Contacts between the two chains:
Residue E153 in the second protein interacts with residue T59 in the first protein (closest heavy-atom distance 2.4 Å).
Residue Y152 in the second protein contacts residue F47 in the first protein (closest heavy-atom distance 3.5 Å).
Residue Y158 in the second protein is in contact with residue T59 in the first protein (closest heavy-atom distance 3.7 Å).
Residue C157 in the second protein interacts with residue G56 in the first protein (closest heavy-atom distance 4.7 Å).
Residue K117 in the second protein interacts with residue T59 in the first protein (closest heavy-atom distance 3.6 Å).
Residue L167 in the second protein is in contact with residue L44 in the first protein (closest heavy-atom distance 4.3 Å).
Residue F91 in the second protein is in contact with residue F87 in the first protein (closest heavy-atom distance 4.7 Å).
Residue F92 in the second protein contacts residue N90 in the first protein (closest heavy-atom distance 3.8 Å).
Residue F165 in the second protein contacts residue V46 in the first protein (closest heavy-atom distance 3.8 Å).
Residue E153 in the second protein interacts with residue T58 in the first protein (closest heavy-atom distance 2.0 Å).
Residue A154 in the second protein interacts with residue T59 in the first protein (closest heavy-atom distance 4.7 Å).
Residue L174 in the second protein interacts with residue S43 in the first protein (closest heavy-atom distance 3.9 Å).
Residue C157 in the second protein interacts with residue L55 in the first protein (closest heavy-atom distance 4.1 Å).
Residue F102 in the second protein interacts with residue M88 in the first protein (closest heavy-atom distance 4.3 Å).
Residue M150 in the second protein interacts with residue T59 in the first protein (closest heavy-atom distance 4.0 Å).
Residue F92 in the second protein interacts with residue P89 in the first protein (closest heavy-atom distance 3.1 Å).
Residue P67 in the second protein is in contact with residue P74 in the first protein (closest heavy-atom distance 4.7 Å).
Residue L149 in the second protein is in contact with residue V46 in the first protein (closest heavy-atom distance 3.8 Å).
Residue F92 in the second protein contacts residue L91 in the first protein (closest heavy-atom distance 4.0 Å).
Residue P67 in the second protein contacts residue K73 in the first protein (closest heavy-atom distance 3.4 Å).
Residue Y158 in the second protein interacts with residue S60 in the first protein (closest heavy-atom distance 4.6 Å).
Residue A99 in the second protein contacts residue F87 in the first protein (closest heavy-atom distance 3.6 Å).
Residue K129 in the second protein interacts with residue S66 in the first protein (closest heavy-atom distance 4.7 Å).
Residue F91 in the second protein is in contact with residue M88 in the first protein (closest heavy-atom distance 4.3 Å).
Residue M170 in the second protein interacts with residue V46 in the first protein (closest heavy-atom distance 3.5 Å).
Residue Y158 in the second protein contacts residue G56 in the first protein (closest heavy-atom distance 3.2 Å).
Residue N94 in the second protein interacts with residue F85 in the first protein (closest heavy-atom distance 3.3 Å).
Residue V64 in the second protein is in contact with residue N76 in the first protein (closest heavy-atom distance 3.2 Å).
Residue L149 in the second protein is in contact with residue I50 in the first protein (closest heavy-atom distance 4.6 Å).
Residue L149 in the second protein is in contact with residue F47 in the first protein (closest heavy-atom distance 4.0 Å).
Residue L120 in the second protein is in contact with residue T59 in the first protein (closest heavy-atom distance 4.2 Å).
Residue K129 in the second protein contacts residue N65 in the first protein (closest heavy-atom distance 3.5 Å).
Residue E153 in the second protein is in contact with residue G56 in the first protein (closest heavy-atom distance 3.3 Å).
Residue R87 in the second protein interacts with residue N90 in the first protein (closest heavy-atom distance 3.9 Å).
Residue N94 in the second protein is in contact with residue V86 in the first protein (closest heavy-atom distance 3.7 Å).
Residue M150 in the second protein is in contact with residue T58 in the first protein (closest heavy-atom distance 3.7 Å).
Residue M170 in the second protein is in contact with residue L44 in the first protein (closest heavy-atom distance 3.7 Å).
Residue E153 in the second protein is in contact with residue H57 in the first protein (closest heavy-atom distance 3.8 Å).
Residue F173 in the second protein contacts residue I50 in the first protein (closest heavy-atom distance 4.3 Å).
Residue F102 in the second protein interacts with residue F87 in the first protein (closest heavy-atom distance 3.6 Å).
Residue G93 in the second protein interacts with residue V86 in the first protein (closest heavy-atom distance 4.1 Å).
Residue F92 in the second protein interacts with residue M88 in the first protein (closest heavy-atom distance 4.3 Å).
Residue P68 in the second protein is in contact with residue S75 in the first protein (closest heavy-atom distance 4.5 Å).
Residue E153 in the second protein interacts with residue L55 in the first protein (closest heavy-atom distance 2.7 Å).
Residue P67 in the second protein is in contact with residue N76 in the first protein (closest heavy-atom distance 4.4 Å).
Residue G93 in the second protein interacts with residue F85 in the first protein (closest heavy-atom distance 4.1 Å).
Residue Y152 in the second protein contacts residue V46 in the first protein (closest heavy-atom distance 4.2 Å).
Residue K117 in the second protein is in contact with residue S60 in the first protein (closest heavy-atom distance 2.7 Å).
Residue Y152 in the second protein interacts with residue L55 in the first protein (closest heavy-atom distance 4.5 Å).
Residue S98 in the second protein is in contact with residue F87 in the first protein (closest heavy-atom distance 4.5 Å).
Residue P68 in the second protein interacts with residue N76 in the first protein (closest heavy-atom distance 4.2 Å).
Residue H137 in the second protein interacts with residue M63 in the first protein (closest heavy-atom distance 3.5 Å).
Residue G93 in the second protein is in contact with residue F87 in the first protein (closest heavy-atom distance 4.5 Å).
Residue F173 in the second protein is in contact with residue V46 in the first protein (closest heavy-atom distance 3.9 Å).
Residue F89 in the second protein interacts with residue T92 in the first protein (closest heavy-atom distance 4.4 Å).
Residue F92 in the second protein interacts with residue T92 in the first protein (closest heavy-atom distance 3.6 Å).
Residue N94 in the second protein is in contact with residue A84 in the first protein (closest heavy-atom distance 3.0 Å).
Residue P67 in the second protein interacts with residue S75 in the first protein (closest heavy-atom distance 3.1 Å).
Residue M170 in the second protein contacts residue S45 in the first protein (closest heavy-atom distance 3.6 Å).
Residue M170 in the second protein interacts with residue S43 in the first protein (closest heavy-atom distance 3.4 Å).

Sequence of the second protein:
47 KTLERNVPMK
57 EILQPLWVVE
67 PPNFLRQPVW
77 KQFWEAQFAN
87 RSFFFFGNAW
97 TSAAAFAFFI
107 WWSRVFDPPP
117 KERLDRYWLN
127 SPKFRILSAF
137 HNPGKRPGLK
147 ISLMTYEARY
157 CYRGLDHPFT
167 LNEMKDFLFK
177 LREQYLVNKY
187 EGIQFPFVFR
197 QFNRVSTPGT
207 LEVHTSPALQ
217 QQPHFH

Sequence of the first protein:
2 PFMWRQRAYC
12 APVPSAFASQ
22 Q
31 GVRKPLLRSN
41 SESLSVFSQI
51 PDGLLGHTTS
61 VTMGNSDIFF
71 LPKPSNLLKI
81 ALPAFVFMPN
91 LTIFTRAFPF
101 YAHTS

The following describes two proteins that form a bound complex.